Sequence of protein 1:
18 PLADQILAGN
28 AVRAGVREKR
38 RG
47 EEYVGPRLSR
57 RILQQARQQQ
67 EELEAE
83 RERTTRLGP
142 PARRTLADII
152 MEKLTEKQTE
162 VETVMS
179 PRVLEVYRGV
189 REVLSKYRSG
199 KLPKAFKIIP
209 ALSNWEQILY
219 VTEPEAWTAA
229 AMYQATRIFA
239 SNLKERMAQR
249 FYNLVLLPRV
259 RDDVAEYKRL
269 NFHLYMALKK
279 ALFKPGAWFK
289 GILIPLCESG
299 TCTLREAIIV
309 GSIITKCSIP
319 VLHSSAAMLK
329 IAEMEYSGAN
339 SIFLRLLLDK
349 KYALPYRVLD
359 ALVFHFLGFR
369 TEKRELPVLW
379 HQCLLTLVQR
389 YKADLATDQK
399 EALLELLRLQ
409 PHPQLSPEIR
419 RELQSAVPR

Sequence of protein 2:
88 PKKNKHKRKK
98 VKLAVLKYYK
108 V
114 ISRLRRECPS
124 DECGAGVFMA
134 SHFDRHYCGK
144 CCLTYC

The following describes two proteins that form a bound complex.

Interface contacts:
Residue I206 in protein 1 is in contact with residue C144 in protein 2 (closest heavy-atom distance 4.7 Å).
Residue N240 in protein 1 contacts residue K143 in protein 2 (closest heavy-atom distance 3.4 Å).
Residue I206 in protein 1 interacts with residue C145 in protein 2 (closest heavy-atom distance 4.3 Å).
Residue A209 in protein 1 interacts with residue K143 in protein 2 (closest heavy-atom distance 4.8 Å).
Residue A209 in protein 1 contacts residue C144 in protein 2 (closest heavy-atom distance 4.0 Å).
Residue I206 in protein 1 is in contact with residue K143 in protein 2 (closest heavy-atom distance 4.8 Å).